Residue-level contacts at the interface:
Residue A420 in protein 1 is in contact with residue T526 in protein 2 (closest heavy-atom distance 2.8 Å).
Residue G253 in protein 1 interacts with residue R466 in protein 2 (closest heavy-atom distance 3.5 Å).
Residue G253 in protein 1 is in contact with residue W467 in protein 2 (closest heavy-atom distance 3.6 Å).
Residue P524 in protein 1 contacts residue Y358 in protein 2 (closest heavy-atom distance 3.4 Å).
Residue D469 in protein 1 interacts with residue G253 in protein 2 (closest heavy-atom distance 3.5 Å).
Residue F254 in protein 1 is in contact with residue P446 in protein 2 (closest heavy-atom distance 3.8 Å).
Residue S421 in protein 1 interacts with residue T526 in protein 2 (closest heavy-atom distance 3.1 Å).
Residue G292 in protein 1 interacts with residue Y180 in protein 2 (closest heavy-atom distance 3.6 Å).
Residue D469 in protein 1 contacts residue Q255 in protein 2 (closest heavy-atom distance 2.9 Å).
Residue W467 in protein 1 is in contact with residue G253 in protein 2 (closest heavy-atom distance 3.6 Å).
Residue D469 in protein 1 contacts residue F254 in protein 2 (closest heavy-atom distance 2.8 Å).
Residue R466 in protein 1 contacts residue K250 in protein 2 (closest heavy-atom distance 3.4 Å).
Residue T526 in protein 1 interacts with residue S421 in protein 2 (closest heavy-atom distance 3.3 Å).
Residue L470 in protein 1 interacts with residue F254 in protein 2 (closest heavy-atom distance 3.6 Å).
Residue F254 in protein 1 interacts with residue W467 in protein 2 (closest heavy-atom distance 3.5 Å).
Residue Y154 in protein 1 is in contact with residue L513 in protein 2 (closest heavy-atom distance 3.5 Å).
Residue P446 in protein 1 is in contact with residue A149 in protein 2 (closest heavy-atom distance 3.3 Å).
Residue Y180 in protein 1 is in contact with residue D422 in protein 2 (closest heavy-atom distance 3.4 Å).
Residue F254 in protein 1 is in contact with residue D469 in protein 2 (closest heavy-atom distance 2.9 Å).
Residue T526 in protein 1 contacts residue Y355 in protein 2 (closest heavy-atom distance 3.7 Å).
Residue V525 in protein 1 contacts residue Y358 in protein 2 (closest heavy-atom distance 2.8 Å).
Residue T526 in protein 1 interacts with residue P419 in protein 2 (closest heavy-atom distance 3.5 Å).
Residue Y154 in protein 1 interacts with residue W511 in protein 2 (closest heavy-atom distance 3.2 Å).
Residue F254 in protein 1 contacts residue L470 in protein 2 (closest heavy-atom distance 3.5 Å).
Residue N515 in protein 1 is in contact with residue D153 in protein 2 (closest heavy-atom distance 3.5 Å).
Residue T526 in protein 1 is in contact with residue L359 in protein 2 (closest heavy-atom distance 3.6 Å).
Residue F254 in protein 1 contacts residue L513 in protein 2 (closest heavy-atom distance 3.7 Å).
Residue Y358 in protein 1 contacts residue P524 in protein 2 (closest heavy-atom distance 3.2 Å).
Residue Y355 in protein 1 is in contact with residue V525 in protein 2 (closest heavy-atom distance 2.5 Å).
Residue W511 in protein 1 contacts residue Q255 in protein 2 (closest heavy-atom distance 2.9 Å).
Residue P419 in protein 1 interacts with residue V525 in protein 2 (closest heavy-atom distance 3.8 Å).
Residue Y355 in protein 1 contacts residue T526 in protein 2 (closest heavy-atom distance 3.6 Å).
Residue R466 in protein 1 is in contact with residue V252 in protein 2 (closest heavy-atom distance 3.2 Å).
Residue W511 in protein 1 interacts with residue Y154 in protein 2 (closest heavy-atom distance 2.9 Å).
Residue H251 in protein 1 contacts residue R466 in protein 2 (closest heavy-atom distance 3.5 Å).
Residue Q516 in protein 1 interacts with residue Q516 in protein 2 (closest heavy-atom distance 3.7 Å).
Residue R443 in protein 1 contacts residue V148 in protein 2 (closest heavy-atom distance 3.2 Å).
Residue Y180 in protein 1 contacts residue S421 in protein 2 (closest heavy-atom distance 3.4 Å).
Residue S421 in protein 1 interacts with residue Y180 in protein 2 (closest heavy-atom distance 3.6 Å).
Residue Q255 in protein 1 is in contact with residue D469 in protein 2 (closest heavy-atom distance 3.0 Å).
Residue Y358 in protein 1 contacts residue V525 in protein 2 (closest heavy-atom distance 2.8 Å).
Residue R466 in protein 1 is in contact with residue G253 in protein 2 (closest heavy-atom distance 3.0 Å).
Residue R443 in protein 1 interacts with residue H146 in protein 2 (closest heavy-atom distance 3.5 Å).
Residue D422 in protein 1 interacts with residue Y180 in protein 2 (closest heavy-atom distance 3.7 Å).
Residue V151 in protein 1 contacts residue P446 in protein 2 (closest heavy-atom distance 3.8 Å).
Residue Q255 in protein 1 interacts with residue W511 in protein 2 (closest heavy-atom distance 3.1 Å).
Residue P446 in protein 1 interacts with residue V148 in protein 2 (closest heavy-atom distance 3.7 Å).
Residue N465 in protein 1 is in contact with residue K250 in protein 2 (closest heavy-atom distance 3.5 Å).
Residue V525 in protein 1 interacts with residue Y355 in protein 2 (closest heavy-atom distance 2.6 Å).
Residue G150 in protein 1 is in contact with residue P446 in protein 2 (closest heavy-atom distance 3.8 Å).
Residue T526 in protein 1 contacts residue T326 in protein 2 (closest heavy-atom distance 3.0 Å).
Residue T526 in protein 1 interacts with residue A420 in protein 2 (closest heavy-atom distance 2.9 Å).
Residue H251 in protein 1 interacts with residue N465 in protein 2 (closest heavy-atom distance 3.5 Å).
Residue F468 in protein 1 is in contact with residue G253 in protein 2 (closest heavy-atom distance 3.8 Å).
Residue L513 in protein 1 contacts residue F254 in protein 2 (closest heavy-atom distance 3.7 Å).
Residue P446 in protein 1 is in contact with residue V151 in protein 2 (closest heavy-atom distance 3.7 Å).
Residue T326 in protein 1 interacts with residue T526 in protein 2 (closest heavy-atom distance 3.0 Å).
Residue N465 in protein 1 is in contact with residue H251 in protein 2 (closest heavy-atom distance 3.0 Å).
Residue P419 in protein 1 is in contact with residue T526 in protein 2 (closest heavy-atom distance 3.5 Å).
Residue G150 in protein 1 is in contact with residue N515 in protein 2 (closest heavy-atom distance 3.2 Å).

Sequence of protein 2:
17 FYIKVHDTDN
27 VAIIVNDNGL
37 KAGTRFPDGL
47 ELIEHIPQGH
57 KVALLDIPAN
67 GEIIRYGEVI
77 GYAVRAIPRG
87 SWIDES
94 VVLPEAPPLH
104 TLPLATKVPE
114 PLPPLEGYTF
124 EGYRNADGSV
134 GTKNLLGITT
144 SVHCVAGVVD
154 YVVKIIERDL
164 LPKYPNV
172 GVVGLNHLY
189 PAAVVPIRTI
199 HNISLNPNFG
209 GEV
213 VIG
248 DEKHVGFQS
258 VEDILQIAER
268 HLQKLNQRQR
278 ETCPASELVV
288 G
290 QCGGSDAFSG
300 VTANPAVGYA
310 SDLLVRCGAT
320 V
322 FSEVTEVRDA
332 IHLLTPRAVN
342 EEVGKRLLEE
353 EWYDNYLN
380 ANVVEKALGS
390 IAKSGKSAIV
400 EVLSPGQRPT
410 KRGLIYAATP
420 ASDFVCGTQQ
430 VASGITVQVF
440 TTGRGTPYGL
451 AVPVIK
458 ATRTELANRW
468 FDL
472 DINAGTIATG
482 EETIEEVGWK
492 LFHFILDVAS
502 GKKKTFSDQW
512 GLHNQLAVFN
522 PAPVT

Sequence of protein 1:
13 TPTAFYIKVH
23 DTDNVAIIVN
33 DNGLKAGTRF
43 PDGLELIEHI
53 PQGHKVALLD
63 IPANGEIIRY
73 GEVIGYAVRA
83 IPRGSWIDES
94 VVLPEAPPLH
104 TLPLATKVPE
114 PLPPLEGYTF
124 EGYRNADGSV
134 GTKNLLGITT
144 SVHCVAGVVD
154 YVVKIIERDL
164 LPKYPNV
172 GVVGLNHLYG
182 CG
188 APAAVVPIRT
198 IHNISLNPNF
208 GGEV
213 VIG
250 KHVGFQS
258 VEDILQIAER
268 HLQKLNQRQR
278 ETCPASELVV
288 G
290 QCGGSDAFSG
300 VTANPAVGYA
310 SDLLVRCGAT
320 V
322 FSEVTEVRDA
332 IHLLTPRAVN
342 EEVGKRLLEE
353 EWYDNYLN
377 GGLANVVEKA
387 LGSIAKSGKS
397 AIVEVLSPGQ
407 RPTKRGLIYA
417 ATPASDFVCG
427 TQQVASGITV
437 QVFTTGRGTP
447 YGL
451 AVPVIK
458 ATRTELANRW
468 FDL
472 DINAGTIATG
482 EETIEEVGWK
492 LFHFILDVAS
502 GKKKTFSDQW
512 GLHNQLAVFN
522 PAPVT

This data describes a binding interaction between two proteins.